Sequence of the second protein:
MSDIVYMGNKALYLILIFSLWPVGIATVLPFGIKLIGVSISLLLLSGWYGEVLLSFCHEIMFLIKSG

The following describes two proteins that form a bound complex.

Interface contacts:
Residue W66 in the second protein contacts residue S94 in the first protein (closest heavy-atom distance 3.3 Å).
Residue E69 in the second protein interacts with residue S97 in the first protein (closest heavy-atom distance 2.9 Å).
Residue E69 in the second protein interacts with residue S98 in the first protein (closest heavy-atom distance 4.5 Å).
Residue E69 in the second protein interacts with residue V96 in the first protein (closest heavy-atom distance 4.0 Å).

Sequence of the first protein:
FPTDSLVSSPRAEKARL